Sequence of chain B:
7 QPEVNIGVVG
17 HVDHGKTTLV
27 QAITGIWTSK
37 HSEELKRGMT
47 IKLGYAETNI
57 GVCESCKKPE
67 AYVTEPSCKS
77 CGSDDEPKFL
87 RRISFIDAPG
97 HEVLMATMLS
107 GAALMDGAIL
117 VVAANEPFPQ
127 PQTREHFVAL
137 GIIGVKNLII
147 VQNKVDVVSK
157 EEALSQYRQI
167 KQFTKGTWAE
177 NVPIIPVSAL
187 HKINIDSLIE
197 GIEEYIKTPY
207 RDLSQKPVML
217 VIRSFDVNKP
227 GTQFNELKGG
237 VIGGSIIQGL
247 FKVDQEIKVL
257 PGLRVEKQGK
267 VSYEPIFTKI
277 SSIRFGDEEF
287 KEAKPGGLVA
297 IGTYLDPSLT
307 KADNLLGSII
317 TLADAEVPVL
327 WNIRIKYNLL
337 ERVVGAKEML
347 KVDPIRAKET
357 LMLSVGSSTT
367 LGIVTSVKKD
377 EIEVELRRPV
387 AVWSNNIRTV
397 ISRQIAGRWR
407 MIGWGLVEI

Sequence of chain A:
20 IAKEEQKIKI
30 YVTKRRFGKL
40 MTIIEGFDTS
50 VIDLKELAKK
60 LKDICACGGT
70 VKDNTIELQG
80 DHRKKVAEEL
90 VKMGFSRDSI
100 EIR

This data describes a binding interaction between two proteins.

Interface contacts:
Residue E40 in chain B is in contact with residue A21 in chain A (closest heavy-atom distance 4.4 Å).
Residue E40 in chain B is in contact with residue E23 in chain A (closest heavy-atom distance 3.8 Å).
Residue I47 in chain B is in contact with residue K22 in chain A (closest heavy-atom distance 4.5 Å).
Residue G403 in chain B is in contact with residue M92 in chain A (closest heavy-atom distance 5.0 Å).
Residue G403 in chain B contacts residue K91 in chain A (closest heavy-atom distance 3.8 Å).
Residue E40 in chain B contacts residue K22 in chain A (closest heavy-atom distance 4.7 Å).
Residue M45 in chain B is in contact with residue K22 in chain A (closest heavy-atom distance 3.3 Å).
Residue A402 in chain B interacts with residue K91 in chain A (closest heavy-atom distance 3.3 Å).
Residue E40 in chain B contacts residue V50 in chain A (closest heavy-atom distance 4.5 Å).
Residue H97 in chain B interacts with residue K22 in chain A (closest heavy-atom distance 3.3 Å).
Residue L100 in chain B contacts residue K22 in chain A (closest heavy-atom distance 3.6 Å).